This data describes a binding interaction between two proteins.

Sequence of the first protein:
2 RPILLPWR

Contacts between the two chains:
Residue G80 in the second protein interacts with residue L5 in the first protein (closest heavy-atom distance 4.5 Å).
Residue F38 in the second protein is in contact with residue L6 in the first protein (closest heavy-atom distance 3.7 Å).
Residue Q45 in the second protein is in contact with residue P7 in the first protein (closest heavy-atom distance 3.6 Å).
Residue M16 in the second protein contacts residue P7 in the first protein (closest heavy-atom distance 3.9 Å).
Residue A41 in the second protein is in contact with residue L6 in the first protein (closest heavy-atom distance 3.3 Å).
Residue F38 in the second protein interacts with residue P3 in the first protein (closest heavy-atom distance 4.3 Å).
Residue A41 in the second protein interacts with residue L5 in the first protein (closest heavy-atom distance 3.8 Å).
Residue F38 in the second protein interacts with residue I4 in the first protein (closest heavy-atom distance 3.4 Å).
Residue Q45 in the second protein interacts with residue L6 in the first protein (closest heavy-atom distance 2.9 Å).
Residue A47 in the second protein is in contact with residue P7 in the first protein (closest heavy-atom distance 4.5 Å).
Residue V37 in the second protein contacts residue P3 in the first protein (closest heavy-atom distance 3.8 Å).
Residue S39 in the second protein contacts residue P3 in the first protein (closest heavy-atom distance 4.3 Å).
Residue M16 in the second protein contacts residue L6 in the first protein (closest heavy-atom distance 4.6 Å).
Residue V86 in the second protein contacts residue L6 in the first protein (closest heavy-atom distance 4.7 Å).
Residue T15 in the second protein is in contact with residue I4 in the first protein (closest heavy-atom distance 3.5 Å).
Residue G17 in the second protein contacts residue R9 in the first protein (closest heavy-atom distance 5.0 Å).
Residue E14 in the second protein interacts with residue L6 in the first protein (closest heavy-atom distance 3.8 Å).
Residue I84 in the second protein contacts residue L6 in the first protein (closest heavy-atom distance 4.2 Å).
Residue T49 in the second protein contacts residue R9 in the first protein (closest heavy-atom distance 3.2 Å).
Residue T40 in the second protein interacts with residue L6 in the first protein (closest heavy-atom distance 4.1 Å).
Residue T49 in the second protein interacts with residue P7 in the first protein (closest heavy-atom distance 3.2 Å).
Residue H153 in the second protein interacts with residue L5 in the first protein (closest heavy-atom distance 3.4 Å).
Residue G18 in the second protein is in contact with residue R9 in the first protein (closest heavy-atom distance 4.3 Å).
Residue V48 in the second protein interacts with residue W8 in the first protein (closest heavy-atom distance 3.8 Å).
Residue T49 in the second protein interacts with residue L6 in the first protein (closest heavy-atom distance 4.3 Å).
Residue I50 in the second protein contacts residue L6 in the first protein (closest heavy-atom distance 3.8 Å).
Residue Q36 in the second protein interacts with residue I4 in the first protein (closest heavy-atom distance 3.3 Å).
Residue S39 in the second protein is in contact with residue L6 in the first protein (closest heavy-atom distance 2.8 Å).
Residue A47 in the second protein is in contact with residue W8 in the first protein (closest heavy-atom distance 3.4 Å).
Residue T15 in the second protein is in contact with residue R9 in the first protein (closest heavy-atom distance 4.5 Å).
Residue T49 in the second protein contacts residue W8 in the first protein (closest heavy-atom distance 3.2 Å).
Residue S39 in the second protein interacts with residue L5 in the first protein (closest heavy-atom distance 3.4 Å).
Residue E14 in the second protein interacts with residue P7 in the first protein (closest heavy-atom distance 4.1 Å).
Residue N70 in the second protein contacts residue W8 in the first protein (closest heavy-atom distance 3.3 Å).
Residue M16 in the second protein interacts with residue L5 in the first protein (closest heavy-atom distance 2.8 Å).
Residue S39 in the second protein is in contact with residue I4 in the first protein (closest heavy-atom distance 3.0 Å).
Residue T15 in the second protein contacts residue L6 in the first protein (closest heavy-atom distance 4.2 Å).
Residue D72 in the second protein interacts with residue W8 in the first protein (closest heavy-atom distance 3.8 Å).
Residue V37 in the second protein contacts residue I4 in the first protein (closest heavy-atom distance 4.5 Å).
Residue V48 in the second protein is in contact with residue L6 in the first protein (closest heavy-atom distance 3.9 Å).
Residue I13 in the second protein contacts residue L6 in the first protein (closest heavy-atom distance 3.6 Å).
Residue F38 in the second protein contacts residue L5 in the first protein (closest heavy-atom distance 4.7 Å).
Residue E14 in the second protein contacts residue R9 in the first protein (closest heavy-atom distance 2.8 Å).
Residue T21 in the second protein is in contact with residue I4 in the first protein (closest heavy-atom distance 3.8 Å).
Residue R79 in the second protein contacts residue L5 in the first protein (closest heavy-atom distance 4.4 Å).
Residue A41 in the second protein is in contact with residue P7 in the first protein (closest heavy-atom distance 4.3 Å).
Residue Q45 in the second protein interacts with residue W8 in the first protein (closest heavy-atom distance 3.8 Å).
Residue G80 in the second protein is in contact with residue P3 in the first protein (closest heavy-atom distance 4.6 Å).
Residue V48 in the second protein interacts with residue P7 in the first protein (closest heavy-atom distance 3.7 Å).
Residue T15 in the second protein is in contact with residue P7 in the first protein (closest heavy-atom distance 4.1 Å).
Residue T40 in the second protein is in contact with residue L5 in the first protein (closest heavy-atom distance 3.2 Å).
Residue T15 in the second protein is in contact with residue L5 in the first protein (closest heavy-atom distance 3.3 Å).

Sequence of the second protein:
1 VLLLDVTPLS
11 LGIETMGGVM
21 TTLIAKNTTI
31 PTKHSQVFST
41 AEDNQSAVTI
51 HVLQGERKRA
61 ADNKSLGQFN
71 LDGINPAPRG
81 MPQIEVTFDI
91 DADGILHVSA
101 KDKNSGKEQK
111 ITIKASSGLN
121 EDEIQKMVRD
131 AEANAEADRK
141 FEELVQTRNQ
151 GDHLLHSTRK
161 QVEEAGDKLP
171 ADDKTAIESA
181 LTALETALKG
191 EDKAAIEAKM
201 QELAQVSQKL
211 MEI